Contacts between the two chains:
Residue Y8 in chain A contacts residue L2 in chain B (closest heavy-atom distance 3.6 Å).
Residue Y100 in chain A interacts with residue Q3 in chain B (closest heavy-atom distance 3.0 Å).
Residue W148 in chain A contacts residue V9 in chain B (closest heavy-atom distance 4.0 Å).
Residue Y160 in chain A interacts with residue Q3 in chain B (closest heavy-atom distance 3.5 Å).
Residue V68 in chain A contacts residue L2 in chain B (closest heavy-atom distance 3.6 Å).
Residue K67 in chain A is in contact with residue Q3 in chain B (closest heavy-atom distance 4.0 Å).
Residue W168 in chain A contacts residue R1 in chain B (closest heavy-atom distance 3.2 Å).
Residue T144 in chain A interacts with residue V9 in chain B (closest heavy-atom distance 2.5 Å).
Residue Y117 in chain A is in contact with residue I7 in chain B (closest heavy-atom distance 4.2 Å).
Residue V153 in chain A is in contact with residue L5 in chain B (closest heavy-atom distance 4.8 Å).
Residue W148 in chain A interacts with residue Y8 in chain B (closest heavy-atom distance 2.7 Å).
Residue D78 in chain A contacts residue V9 in chain B (closest heavy-atom distance 2.6 Å).
Residue T74 in chain A is in contact with residue Q6 in chain B (closest heavy-atom distance 3.4 Å).
Residue E59 in chain A contacts residue R1 in chain B (closest heavy-atom distance 4.4 Å).
Residue Y85 in chain A is in contact with residue V9 in chain B (closest heavy-atom distance 2.9 Å).
Residue H115 in chain A interacts with residue Q3 in chain B (closest heavy-atom distance 3.7 Å).
Residue V153 in chain A is in contact with residue I7 in chain B (closest heavy-atom distance 3.9 Å).
Residue L82 in chain A contacts residue V9 in chain B (closest heavy-atom distance 3.8 Å).
Residue H115 in chain A interacts with residue I7 in chain B (closest heavy-atom distance 4.2 Å).
Residue L157 in chain A is in contact with residue I7 in chain B (closest heavy-atom distance 4.7 Å).
Residue Y100 in chain A is in contact with residue L2 in chain B (closest heavy-atom distance 3.4 Å).
Residue E64 in chain A interacts with residue L2 in chain B (closest heavy-atom distance 2.7 Å).
Residue K67 in chain A interacts with residue R1 in chain B (closest heavy-atom distance 3.4 Å).
Residue Q156 in chain A contacts residue L5 in chain B (closest heavy-atom distance 3.6 Å).
Residue Y60 in chain A is in contact with residue R1 in chain B (closest heavy-atom distance 3.5 Å).
Residue K147 in chain A is in contact with residue Y8 in chain B (closest heavy-atom distance 3.8 Å).
Residue K67 in chain A is in contact with residue S4 in chain B (closest heavy-atom distance 4.0 Å).
Residue E64 in chain A is in contact with residue R1 in chain B (closest heavy-atom distance 2.9 Å).
Residue K67 in chain A contacts residue L2 in chain B (closest heavy-atom distance 2.9 Å).
Residue Y124 in chain A contacts residue V9 in chain B (closest heavy-atom distance 3.2 Å).
Residue L157 in chain A is in contact with residue L5 in chain B (closest heavy-atom distance 3.8 Å).
Residue K147 in chain A interacts with residue V9 in chain B (closest heavy-atom distance 3.5 Å).
Residue R98 in chain A contacts residue L5 in chain B (closest heavy-atom distance 4.4 Å).
Residue T74 in chain A contacts residue Y8 in chain B (closest heavy-atom distance 3.7 Å).
Residue V77 in chain A is in contact with residue Y8 in chain B (closest heavy-atom distance 3.9 Å).
Residue A70 in chain A contacts residue Q6 in chain B (closest heavy-atom distance 4.2 Å).
Residue R98 in chain A is in contact with residue Q6 in chain B (closest heavy-atom distance 4.2 Å).
Residue T81 in chain A contacts residue V9 in chain B (closest heavy-atom distance 3.5 Å).
Residue T164 in chain A is in contact with residue R1 in chain B (closest heavy-atom distance 4.0 Å).
Residue R98 in chain A is in contact with residue I7 in chain B (closest heavy-atom distance 3.6 Å).
Residue G63 in chain A is in contact with residue R1 in chain B (closest heavy-atom distance 4.5 Å).
Residue L157 in chain A is in contact with residue Q3 in chain B (closest heavy-atom distance 3.3 Å).
Residue D78 in chain A contacts residue I7 in chain B (closest heavy-atom distance 4.4 Å).
Residue D78 in chain A interacts with residue Y8 in chain B (closest heavy-atom distance 3.5 Å).
Residue Y8 in chain A contacts residue R1 in chain B (closest heavy-atom distance 3.0 Å).
Residue H71 in chain A contacts residue Q3 in chain B (closest heavy-atom distance 3.4 Å).
Residue Y172 in chain A is in contact with residue R1 in chain B (closest heavy-atom distance 2.6 Å).
Residue K67 in chain A interacts with residue Q6 in chain B (closest heavy-atom distance 3.5 Å).
Residue Y160 in chain A contacts residue R1 in chain B (closest heavy-atom distance 2.8 Å).
Residue T74 in chain A contacts residue I7 in chain B (closest heavy-atom distance 3.6 Å).
Residue H71 in chain A contacts residue L2 in chain B (closest heavy-atom distance 4.2 Å).
Residue F10 in chain A interacts with residue L2 in chain B (closest heavy-atom distance 3.4 Å).
Residue M6 in chain A is in contact with residue R1 in chain B (closest heavy-atom distance 4.2 Å).
Residue R98 in chain A contacts residue Q3 in chain B (closest heavy-atom distance 2.8 Å).
Residue T144 in chain A interacts with residue Y8 in chain B (closest heavy-atom distance 4.6 Å).
Residue Y160 in chain A is in contact with residue L2 in chain B (closest heavy-atom distance 3.9 Å).
Residue M46 in chain A is in contact with residue L2 in chain B (closest heavy-atom distance 3.2 Å).
Residue W148 in chain A contacts residue I7 in chain B (closest heavy-atom distance 3.6 Å).
Residue H71 in chain A contacts residue Q6 in chain B (closest heavy-atom distance 2.8 Å).

The following describes two proteins that form a bound complex.

Sequence of chain A:
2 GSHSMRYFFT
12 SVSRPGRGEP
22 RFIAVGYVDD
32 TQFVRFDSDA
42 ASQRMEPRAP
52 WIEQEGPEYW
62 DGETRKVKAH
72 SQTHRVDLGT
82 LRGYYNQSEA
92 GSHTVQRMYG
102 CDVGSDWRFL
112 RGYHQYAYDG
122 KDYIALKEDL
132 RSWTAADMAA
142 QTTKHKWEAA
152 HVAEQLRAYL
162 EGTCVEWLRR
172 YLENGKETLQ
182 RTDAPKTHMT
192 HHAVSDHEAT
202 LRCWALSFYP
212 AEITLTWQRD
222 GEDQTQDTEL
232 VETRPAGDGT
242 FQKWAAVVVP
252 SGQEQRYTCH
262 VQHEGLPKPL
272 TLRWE

Sequence of chain B:
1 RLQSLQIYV